The following describes two proteins that form a bound complex.

Residue-level contacts at the interface:
Residue K234 in the second protein contacts residue Y16 in the first protein (closest heavy-atom distance 2.8 Å).
Residue R238 in the second protein contacts residue H12 in the first protein (closest heavy-atom distance 3.3 Å).
Residue Y220 in the second protein contacts residue Y29 in the first protein (closest heavy-atom distance 3.2 Å).
Residue H225 in the second protein is in contact with residue A25 in the first protein (closest heavy-atom distance 3.6 Å).
Residue R233 in the second protein interacts with residue Y16 in the first protein (closest heavy-atom distance 3.5 Å).
Residue L235 in the second protein contacts residue Y16 in the first protein (closest heavy-atom distance 4.8 Å).
Residue P239 in the second protein is in contact with residue H12 in the first protein (closest heavy-atom distance 3.7 Å).
Residue Y220 in the second protein is in contact with residue F26 in the first protein (closest heavy-atom distance 2.8 Å).
Residue L235 in the second protein interacts with residue T15 in the first protein (closest heavy-atom distance 2.8 Å).
Residue S232 in the second protein interacts with residue Q23 in the first protein (closest heavy-atom distance 2.6 Å).
Residue R224 in the second protein contacts residue A25 in the first protein (closest heavy-atom distance 2.7 Å).
Residue S228 in the second protein interacts with residue R24 in the first protein (closest heavy-atom distance 4.4 Å).
Residue R224 in the second protein interacts with residue Y29 in the first protein (closest heavy-atom distance 3.8 Å).
Residue A236 in the second protein is in contact with residue T15 in the first protein (closest heavy-atom distance 4.7 Å).
Residue L3 in the second protein is in contact with residue N73 in the first protein (closest heavy-atom distance 4.3 Å).
Residue S228 in the second protein is in contact with residue P20 in the first protein (closest heavy-atom distance 4.0 Å).
Residue V229 in the second protein contacts residue Q23 in the first protein (closest heavy-atom distance 3.8 Å).
Residue V229 in the second protein contacts residue P20 in the first protein (closest heavy-atom distance 3.6 Å).
Residue H225 in the second protein interacts with residue P20 in the first protein (closest heavy-atom distance 3.2 Å).
Residue V229 in the second protein interacts with residue S17 in the first protein (closest heavy-atom distance 3.0 Å).
Residue Y237 in the second protein contacts residue I14 in the first protein (closest heavy-atom distance 4.4 Å).
Residue L235 in the second protein contacts residue I14 in the first protein (closest heavy-atom distance 3.9 Å).
Residue A221 in the second protein is in contact with residue A25 in the first protein (closest heavy-atom distance 4.4 Å).
Residue S1 in the second protein contacts residue K70 in the first protein (closest heavy-atom distance 3.1 Å).
Residue V229 in the second protein contacts residue L18 in the first protein (closest heavy-atom distance 2.9 Å).
Residue A221 in the second protein interacts with residue F26 in the first protein (closest heavy-atom distance 3.7 Å).
Residue L3 in the second protein interacts with residue K70 in the first protein (closest heavy-atom distance 3.0 Å).
Residue A236 in the second protein is in contact with residue I14 in the first protein (closest heavy-atom distance 2.3 Å).
Residue A236 in the second protein contacts residue Y16 in the first protein (closest heavy-atom distance 4.1 Å).
Residue A236 in the second protein interacts with residue V13 in the first protein (closest heavy-atom distance 3.4 Å).
Residue A236 in the second protein contacts residue H12 in the first protein (closest heavy-atom distance 4.3 Å).
Residue K226 in the second protein contacts residue P20 in the first protein (closest heavy-atom distance 4.4 Å).
Residue R224 in the second protein is in contact with residue P27 in the first protein (closest heavy-atom distance 3.1 Å).
Residue H225 in the second protein contacts residue F21 in the first protein (closest heavy-atom distance 3.6 Å).
Residue S1 in the second protein is in contact with residue N73 in the first protein (closest heavy-atom distance 4.4 Å).
Residue Y237 in the second protein interacts with residue H12 in the first protein (closest heavy-atom distance 3.1 Å).
Residue R233 in the second protein interacts with residue S17 in the first protein (closest heavy-atom distance 2.9 Å).
Residue R233 in the second protein interacts with residue T15 in the first protein (closest heavy-atom distance 4.3 Å).
Residue L3 in the second protein interacts with residue R71 in the first protein (closest heavy-atom distance 3.4 Å).
Residue R224 in the second protein is in contact with residue F26 in the first protein (closest heavy-atom distance 3.7 Å).
Residue S232 in the second protein is in contact with residue Y16 in the first protein (closest heavy-atom distance 4.8 Å).
Residue K234 in the second protein interacts with residue T15 in the first protein (closest heavy-atom distance 3.7 Å).
Residue S228 in the second protein interacts with residue A25 in the first protein (closest heavy-atom distance 4.8 Å).
Residue R238 in the second protein interacts with residue I14 in the first protein (closest heavy-atom distance 4.5 Å).
Residue Y237 in the second protein is in contact with residue R11 in the first protein (closest heavy-atom distance 3.9 Å).
Residue P240 in the second protein interacts with residue H12 in the first protein (closest heavy-atom distance 3.5 Å).
Residue D2 in the second protein is in contact with residue K70 in the first protein (closest heavy-atom distance 4.6 Å).
Residue S228 in the second protein contacts residue Q23 in the first protein (closest heavy-atom distance 2.9 Å).
Residue R224 in the second protein interacts with residue K32 in the first protein (closest heavy-atom distance 4.4 Å).
Residue Y237 in the second protein is in contact with residue V13 in the first protein (closest heavy-atom distance 3.5 Å).
Residue V229 in the second protein is in contact with residue S19 in the first protein (closest heavy-atom distance 4.4 Å).

Sequence of the first protein:
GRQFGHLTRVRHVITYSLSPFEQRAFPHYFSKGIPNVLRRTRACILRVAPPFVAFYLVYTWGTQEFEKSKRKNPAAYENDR

Sequence of the second protein:
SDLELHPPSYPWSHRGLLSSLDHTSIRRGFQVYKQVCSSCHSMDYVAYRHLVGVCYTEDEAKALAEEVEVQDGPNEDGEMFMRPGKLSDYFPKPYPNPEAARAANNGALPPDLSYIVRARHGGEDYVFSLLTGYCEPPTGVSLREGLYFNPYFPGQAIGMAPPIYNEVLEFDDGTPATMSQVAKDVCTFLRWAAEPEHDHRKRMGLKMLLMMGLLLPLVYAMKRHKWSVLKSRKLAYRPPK